This data describes a binding interaction between two proteins.

Contacts between the two chains:
Residue K325 in the second protein interacts with residue E193 in the first protein (closest heavy-atom distance 2.8 Å).
Residue F123 in the second protein interacts with residue S107 in the first protein (closest heavy-atom distance 2.8 Å).
Residue H310 in the second protein contacts residue T421 in the first protein (closest heavy-atom distance 2.8 Å).
Residue I291 in the second protein contacts residue T430 in the first protein (closest heavy-atom distance 2.9 Å).
Residue Y6 in the second protein is in contact with residue F184 in the first protein (closest heavy-atom distance 3.5 Å).
Residue T300 in the second protein interacts with residue V423 in the first protein (closest heavy-atom distance 3.2 Å).
Residue P198 in the second protein interacts with residue T180 in the first protein (closest heavy-atom distance 3.2 Å).
Residue H310 in the second protein contacts residue T354 in the first protein (closest heavy-atom distance 3.4 Å).
Residue H298 in the second protein interacts with residue L245 in the first protein (closest heavy-atom distance 3.3 Å).
Residue N224 in the second protein interacts with residue F159 in the first protein (closest heavy-atom distance 3.4 Å).
Residue H310 in the second protein is in contact with residue Q418 in the first protein (closest heavy-atom distance 3.1 Å).
Residue P269 in the second protein interacts with residue T427 in the first protein (closest heavy-atom distance 3.5 Å).
Residue F4 in the second protein interacts with residue P331 in the first protein (closest heavy-atom distance 3.4 Å).
Residue F4 in the second protein is in contact with residue V332 in the first protein (closest heavy-atom distance 2.8 Å).
Residue W316 in the second protein is in contact with residue A388 in the first protein (closest heavy-atom distance 3.5 Å).
Residue S282 in the second protein is in contact with residue E434 in the first protein (closest heavy-atom distance 3.1 Å).
Residue G281 in the second protein contacts residue E434 in the first protein (closest heavy-atom distance 3.4 Å).
Residue P295 in the second protein is in contact with residue G426 in the first protein (closest heavy-atom distance 3.4 Å).
Residue G227 in the second protein interacts with residue H238 in the first protein (closest heavy-atom distance 3.4 Å).
Residue A293 in the second protein interacts with residue T427 in the first protein (closest heavy-atom distance 3.5 Å).
Residue L289 in the second protein contacts residue V432 in the first protein (closest heavy-atom distance 2.7 Å).
Residue G270 in the second protein contacts residue R252 in the first protein (closest heavy-atom distance 3.2 Å).
Residue A309 in the second protein interacts with residue Q418 in the first protein (closest heavy-atom distance 2.9 Å).
Residue H298 in the second protein interacts with residue Y425 in the first protein (closest heavy-atom distance 3.3 Å).
Residue Q195 in the second protein is in contact with residue F184 in the first protein (closest heavy-atom distance 3.3 Å).
Residue E273 in the second protein contacts residue R252 in the first protein (closest heavy-atom distance 2.7 Å).
Residue Q195 in the second protein is in contact with residue E181 in the first protein (closest heavy-atom distance 3.2 Å).
Residue H226 in the second protein is in contact with residue F38 in the first protein (closest heavy-atom distance 3.0 Å).
Residue L264 in the second protein contacts residue A116 in the first protein (closest heavy-atom distance 3.5 Å).
Residue F123 in the second protein contacts residue Y108 in the first protein (closest heavy-atom distance 3.5 Å).
Residue A64 in the second protein is in contact with residue T435 in the first protein (closest heavy-atom distance 3.5 Å).
Residue T300 in the second protein contacts residue V424 in the first protein (closest heavy-atom distance 2.8 Å).
Residue R256 in the second protein contacts residue E118 in the first protein (closest heavy-atom distance 3.2 Å).
Residue E302 in the second protein is in contact with residue G422 in the first protein (closest heavy-atom distance 2.8 Å).
Residue F4 in the second protein interacts with residue Q191 in the first protein (closest heavy-atom distance 3.2 Å).
Residue K286 in the second protein contacts residue T435 in the first protein (closest heavy-atom distance 2.8 Å).
Residue W230 in the second protein contacts residue S419 in the first protein (closest heavy-atom distance 2.8 Å).
Residue P318 in the second protein interacts with residue E181 in the first protein (closest heavy-atom distance 3.4 Å).
Residue G288 in the second protein contacts residue V432 in the first protein (closest heavy-atom distance 3.3 Å).
Residue G270 in the second protein interacts with residue Q79 in the first protein (closest heavy-atom distance 3.3 Å).
Residue P228 in the second protein is in contact with residue S419 in the first protein (closest heavy-atom distance 3.3 Å).
Residue F4 in the second protein is in contact with residue F184 in the first protein (closest heavy-atom distance 3.5 Å).
Residue H298 in the second protein contacts residue G426 in the first protein (closest heavy-atom distance 3.0 Å).
Residue T5 in the second protein contacts residue L334 in the first protein (closest heavy-atom distance 3.4 Å).
Residue A10 in the second protein interacts with residue F380 in the first protein (closest heavy-atom distance 3.5 Å).
Residue T267 in the second protein is in contact with residue R80 in the first protein (closest heavy-atom distance 3.4 Å).
Residue A299 in the second protein interacts with residue V424 in the first protein (closest heavy-atom distance 3.3 Å).
Residue G320 in the second protein contacts residue H182 in the first protein (closest heavy-atom distance 3.3 Å).
Residue G124 in the second protein contacts residue Q111 in the first protein (closest heavy-atom distance 3.3 Å).
Residue W316 in the second protein is in contact with residue E162 in the first protein (closest heavy-atom distance 3.4 Å).
Residue A293 in the second protein interacts with residue H428 in the first protein (closest heavy-atom distance 2.9 Å).
Residue L289 in the second protein interacts with residue A431 in the first protein (closest heavy-atom distance 3.5 Å).
Residue H226 in the second protein contacts residue H238 in the first protein (closest heavy-atom distance 3.0 Å).
Residue H298 in the second protein is in contact with residue T249 in the first protein (closest heavy-atom distance 2.6 Å).
Residue I291 in the second protein interacts with residue T429 in the first protein (closest heavy-atom distance 3.2 Å).
Residue H226 in the second protein contacts residue V234 in the first protein (closest heavy-atom distance 3.4 Å).
Residue G47 in the second protein contacts residue V432 in the first protein (closest heavy-atom distance 3.3 Å).
Residue A309 in the second protein is in contact with residue T354 in the first protein (closest heavy-atom distance 3.4 Å).
Residue G297 in the second protein is in contact with residue G247 in the first protein (closest heavy-atom distance 3.1 Å).
Residue P200 in the second protein is in contact with residue E162 in the first protein (closest heavy-atom distance 2.7 Å).

Sequence of the second protein:
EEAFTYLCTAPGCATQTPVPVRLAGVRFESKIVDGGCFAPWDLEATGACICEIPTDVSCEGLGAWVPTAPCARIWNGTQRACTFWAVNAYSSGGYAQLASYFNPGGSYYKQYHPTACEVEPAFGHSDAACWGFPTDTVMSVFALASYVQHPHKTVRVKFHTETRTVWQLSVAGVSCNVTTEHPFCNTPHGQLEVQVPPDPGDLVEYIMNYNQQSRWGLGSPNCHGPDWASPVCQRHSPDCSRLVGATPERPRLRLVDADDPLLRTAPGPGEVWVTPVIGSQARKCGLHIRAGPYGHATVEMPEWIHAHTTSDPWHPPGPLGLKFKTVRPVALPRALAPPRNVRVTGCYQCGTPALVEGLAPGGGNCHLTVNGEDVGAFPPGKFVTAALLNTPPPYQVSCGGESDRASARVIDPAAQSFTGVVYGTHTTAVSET

Sequence of the first protein:
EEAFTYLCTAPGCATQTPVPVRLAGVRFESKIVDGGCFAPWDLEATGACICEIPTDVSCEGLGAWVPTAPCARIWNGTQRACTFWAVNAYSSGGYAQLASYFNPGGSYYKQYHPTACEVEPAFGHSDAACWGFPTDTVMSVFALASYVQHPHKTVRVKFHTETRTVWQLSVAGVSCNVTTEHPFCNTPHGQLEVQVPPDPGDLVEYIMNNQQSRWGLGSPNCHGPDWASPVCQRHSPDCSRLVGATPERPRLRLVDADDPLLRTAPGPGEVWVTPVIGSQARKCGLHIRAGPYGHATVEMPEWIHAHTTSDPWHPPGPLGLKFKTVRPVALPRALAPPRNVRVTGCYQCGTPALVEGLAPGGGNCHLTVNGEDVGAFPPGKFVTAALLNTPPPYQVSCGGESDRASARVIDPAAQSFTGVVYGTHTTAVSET